Sequence of chain B:
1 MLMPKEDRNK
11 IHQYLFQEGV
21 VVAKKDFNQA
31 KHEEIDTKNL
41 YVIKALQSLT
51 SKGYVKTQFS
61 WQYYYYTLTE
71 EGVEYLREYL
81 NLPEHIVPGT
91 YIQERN

Residue-level contacts at the interface:
Residue D17 in chain A is in contact with residue E6 in chain B (closest heavy-atom distance 4.3 Å).
Residue V15 in chain A is in contact with residue N81 in chain B (closest heavy-atom distance 3.4 Å).

Sequence of chain A:
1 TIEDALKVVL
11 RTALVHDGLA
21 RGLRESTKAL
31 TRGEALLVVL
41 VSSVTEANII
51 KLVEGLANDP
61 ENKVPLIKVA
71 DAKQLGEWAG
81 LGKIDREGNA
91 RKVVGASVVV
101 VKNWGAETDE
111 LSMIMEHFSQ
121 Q

This data describes a binding interaction between two proteins.